Sequence of chain A:
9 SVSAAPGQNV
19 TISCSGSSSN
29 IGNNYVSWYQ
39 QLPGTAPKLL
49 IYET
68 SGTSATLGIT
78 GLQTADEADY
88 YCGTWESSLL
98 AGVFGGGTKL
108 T

The following describes two proteins that form a bound complex.

Sequence of chain B:
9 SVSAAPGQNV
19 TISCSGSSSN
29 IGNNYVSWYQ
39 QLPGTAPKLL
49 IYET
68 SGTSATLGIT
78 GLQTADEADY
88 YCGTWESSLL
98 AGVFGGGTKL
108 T

Interface contacts:
Residue V10 in chain A contacts residue S11 in chain B (closest heavy-atom distance 3.0 Å).
Residue N31 in chain A is in contact with residue N31 in chain B (closest heavy-atom distance 2.7 Å).
Residue G103 in chain A interacts with residue G103 in chain B (closest heavy-atom distance 3.0 Å).
Residue A12 in chain A is in contact with residue S11 in chain B (closest heavy-atom distance 3.0 Å).
Residue E84 in chain A contacts residue K46 in chain B (closest heavy-atom distance 2.9 Å).
Residue T105 in chain A interacts with residue G102 in chain B (closest heavy-atom distance 2.8 Å).
Residue Y37 in chain A interacts with residue Q38 in chain B (closest heavy-atom distance 3.0 Å).
Residue I49 in chain A contacts residue L48 in chain B (closest heavy-atom distance 2.8 Å).
Residue S94 in chain A contacts residue S94 in chain B (closest heavy-atom distance 2.8 Å).
Residue L74 in chain A interacts with residue G75 in chain B (closest heavy-atom distance 3.0 Å).
Residue A85 in chain A interacts with residue A85 in chain B (closest heavy-atom distance 2.9 Å).
Residue N32 in chain A is in contact with residue N32 in chain B (closest heavy-atom distance 2.7 Å).
Residue I20 in chain A contacts residue S21 in chain B (closest heavy-atom distance 2.8 Å).
Residue P14 in chain A interacts with residue G15 in chain B (closest heavy-atom distance 3.1 Å).
Residue I76 in chain A interacts with residue T77 in chain B (closest heavy-atom distance 3.0 Å).
Residue G42 in chain A interacts with residue P41 in chain B (closest heavy-atom distance 2.8 Å).
Residue Q16 in chain A interacts with residue G15 in chain B (closest heavy-atom distance 3.0 Å).
Residue Q16 in chain A interacts with residue Q16 in chain B (closest heavy-atom distance 2.6 Å).
Residue A72 in chain A is in contact with residue T73 in chain B (closest heavy-atom distance 3.0 Å).
Residue C22 in chain A interacts with residue S21 in chain B (closest heavy-atom distance 2.8 Å).
Residue D83 in chain A interacts with residue D83 in chain B (closest heavy-atom distance 2.9 Å).
Residue Q38 in chain A contacts residue Q38 in chain B (closest heavy-atom distance 2.6 Å).
Residue N32 in chain A contacts residue Q16 in chain B (closest heavy-atom distance 3.0 Å).
Residue I20 in chain A contacts residue T19 in chain B (closest heavy-atom distance 2.8 Å).
Residue S23 in chain A is in contact with residue S23 in chain B (closest heavy-atom distance 2.5 Å).
Residue S25 in chain A is in contact with residue E84 in chain B (closest heavy-atom distance 2.9 Å).
Residue L74 in chain A interacts with residue T73 in chain B (closest heavy-atom distance 3.0 Å).
Residue N32 in chain A contacts residue Y33 in chain B (closest heavy-atom distance 2.8 Å).
Residue L96 in chain A interacts with residue L97 in chain B (closest heavy-atom distance 2.9 Å).
Residue N32 in chain A contacts residue N31 in chain B (closest heavy-atom distance 3.0 Å).
Residue W92 in chain A contacts residue E93 in chain B (closest heavy-atom distance 2.8 Å).
Residue T81 in chain A contacts residue A82 in chain B (closest heavy-atom distance 3.1 Å).
Residue Q16 in chain A is in contact with residue N17 in chain B (closest heavy-atom distance 3.0 Å).
Residue G24 in chain A contacts residue S25 in chain B (closest heavy-atom distance 2.9 Å).
Residue L97 in chain A contacts residue T73 in chain B (closest heavy-atom distance 2.9 Å).
Residue G30 in chain A contacts residue G30 in chain B (closest heavy-atom distance 3.0 Å).
Residue I49 in chain A contacts residue Y50 in chain B (closest heavy-atom distance 3.0 Å).
Residue G103 in chain A is in contact with residue T70 in chain B (closest heavy-atom distance 2.8 Å).
Residue T70 in chain A is in contact with residue S71 in chain B (closest heavy-atom distance 3.0 Å).
Residue I29 in chain A contacts residue G30 in chain B (closest heavy-atom distance 3.0 Å).
Residue Q80 in chain A contacts residue Y50 in chain B (closest heavy-atom distance 2.8 Å).
Residue E51 in chain A interacts with residue Y50 in chain B (closest heavy-atom distance 2.8 Å).
Residue V34 in chain A interacts with residue Y33 in chain B (closest heavy-atom distance 2.9 Å).
Residue P45 in chain A contacts residue K46 in chain B (closest heavy-atom distance 3.1 Å).
Residue S95 in chain A interacts with residue L96 in chain B (closest heavy-atom distance 3.0 Å).
Residue G78 in chain A interacts with residue T77 in chain B (closest heavy-atom distance 3.0 Å).
Residue D86 in chain A interacts with residue D86 in chain B (closest heavy-atom distance 3.0 Å).
Residue V18 in chain A contacts residue N17 in chain B (closest heavy-atom distance 2.9 Å).
Residue V18 in chain A interacts with residue T19 in chain B (closest heavy-atom distance 3.1 Å).
Residue G30 in chain A contacts residue Q16 in chain B (closest heavy-atom distance 2.8 Å).
Residue Y87 in chain A interacts with residue Y87 in chain B (closest heavy-atom distance 3.0 Å).
Residue C22 in chain A is in contact with residue C22 in chain B (closest heavy-atom distance 3.1 Å).
Residue G24 in chain A contacts residue S26 in chain B (closest heavy-atom distance 2.9 Å).
Residue N31 in chain A is in contact with residue N28 in chain B (closest heavy-atom distance 2.8 Å).
Residue L79 in chain A interacts with residue Q80 in chain B (closest heavy-atom distance 2.9 Å).
Residue K106 in chain A contacts residue L107 in chain B (closest heavy-atom distance 3.1 Å).
Residue Q39 in chain A contacts residue L40 in chain B (closest heavy-atom distance 2.7 Å).
Residue T108 in chain A contacts residue L107 in chain B (closest heavy-atom distance 3.0 Å).
Residue L47 in chain A interacts with residue L48 in chain B (closest heavy-atom distance 3.0 Å).
Residue T43 in chain A interacts with residue A44 in chain B (closest heavy-atom distance 3.1 Å).